Sequence of chain B:
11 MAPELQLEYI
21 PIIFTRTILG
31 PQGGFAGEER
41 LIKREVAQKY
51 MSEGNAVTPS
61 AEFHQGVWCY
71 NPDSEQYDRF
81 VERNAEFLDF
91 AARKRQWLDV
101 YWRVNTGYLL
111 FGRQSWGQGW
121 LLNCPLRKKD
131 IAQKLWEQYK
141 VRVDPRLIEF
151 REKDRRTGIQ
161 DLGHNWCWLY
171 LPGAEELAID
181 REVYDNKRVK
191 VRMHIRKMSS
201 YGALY

Contacts between the two chains:
Residue T121 in chain A interacts with residue Q48 in chain B (closest heavy-atom distance 4.9 Å).
Residue V181 in chain A interacts with residue Q16 in chain B (closest heavy-atom distance 4.4 Å).
Residue L119 in chain A contacts residue A47 in chain B (closest heavy-atom distance 4.4 Å).
Residue V181 in chain A interacts with residue L15 in chain B (closest heavy-atom distance 3.5 Å).
Residue L119 in chain A is in contact with residue K49 in chain B (closest heavy-atom distance 3.6 Å).
Residue Y182 in chain A contacts residue E14 in chain B (closest heavy-atom distance 3.5 Å).
Residue V181 in chain A interacts with residue E14 in chain B (closest heavy-atom distance 3.8 Å).
Residue Y182 in chain A is in contact with residue Q16 in chain B (closest heavy-atom distance 3.6 Å).
Residue K177 in chain A is in contact with residue V46 in chain B (closest heavy-atom distance 3.8 Å).
Residue A116 in chain A interacts with residue K49 in chain B (closest heavy-atom distance 4.1 Å).
Residue K177 in chain A contacts residue E45 in chain B (closest heavy-atom distance 4.6 Å).
Residue L119 in chain A contacts residue V46 in chain B (closest heavy-atom distance 3.6 Å).
Residue Q173 in chain A interacts with residue V46 in chain B (closest heavy-atom distance 4.7 Å).
Residue K177 in chain A interacts with residue L15 in chain B (closest heavy-atom distance 3.1 Å).
Residue D117 in chain A contacts residue K49 in chain B (closest heavy-atom distance 4.9 Å).

Sequence of chain A:
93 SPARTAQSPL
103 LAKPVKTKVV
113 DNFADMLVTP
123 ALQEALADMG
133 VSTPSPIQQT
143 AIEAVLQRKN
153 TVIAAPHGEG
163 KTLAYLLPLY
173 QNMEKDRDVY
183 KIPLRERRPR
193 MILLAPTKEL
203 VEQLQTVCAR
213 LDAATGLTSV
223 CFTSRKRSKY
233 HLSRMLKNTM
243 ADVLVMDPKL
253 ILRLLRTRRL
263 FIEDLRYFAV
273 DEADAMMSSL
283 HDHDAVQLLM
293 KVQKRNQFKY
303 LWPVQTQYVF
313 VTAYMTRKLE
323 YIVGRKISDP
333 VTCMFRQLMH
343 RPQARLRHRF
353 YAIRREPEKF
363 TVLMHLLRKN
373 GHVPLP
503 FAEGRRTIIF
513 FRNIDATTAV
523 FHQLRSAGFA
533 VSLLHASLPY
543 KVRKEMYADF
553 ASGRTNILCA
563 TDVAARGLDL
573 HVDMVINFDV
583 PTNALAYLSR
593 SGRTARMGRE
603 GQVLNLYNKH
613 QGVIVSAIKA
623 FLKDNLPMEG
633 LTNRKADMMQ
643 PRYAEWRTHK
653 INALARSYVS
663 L

The following describes two proteins that form a bound complex.